Sequence of the first protein:
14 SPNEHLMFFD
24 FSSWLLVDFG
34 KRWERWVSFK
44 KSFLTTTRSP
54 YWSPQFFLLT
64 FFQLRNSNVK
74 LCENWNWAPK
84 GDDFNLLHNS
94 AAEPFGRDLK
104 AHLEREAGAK

Interface contacts:
Residue V30 in the first protein is in contact with residue F71 in the second protein (closest heavy-atom distance 4.7 Å).
Residue V30 in the first protein is in contact with residue F74 in the second protein (closest heavy-atom distance 4.3 Å).
Residue S26 in the first protein contacts residue V67 in the second protein (closest heavy-atom distance 4.7 Å).
Residue F24 in the first protein interacts with residue R54 in the second protein (closest heavy-atom distance 4.8 Å).
Residue L29 in the first protein contacts residue D69 in the second protein (closest heavy-atom distance 3.7 Å).
Residue V30 in the first protein contacts residue V70 in the second protein (closest heavy-atom distance 4.3 Å).
Residue L29 in the first protein contacts residue F74 in the second protein (closest heavy-atom distance 3.6 Å).
Residue W27 in the first protein interacts with residue Y57 in the second protein (closest heavy-atom distance 3.7 Å).
Residue S25 in the first protein contacts residue Y57 in the second protein (closest heavy-atom distance 3.9 Å).
Residue L29 in the first protein is in contact with residue T68 in the second protein (closest heavy-atom distance 3.7 Å).
Residue D31 in the first protein interacts with residue F74 in the second protein (closest heavy-atom distance 4.2 Å).
Residue F22 in the first protein interacts with residue Y56 in the second protein (closest heavy-atom distance 3.3 Å).
Residue R35 in the first protein is in contact with residue D73 in the second protein (closest heavy-atom distance 2.5 Å).
Residue W27 in the first protein interacts with residue T68 in the second protein (closest heavy-atom distance 3.0 Å).
Residue K34 in the first protein contacts residue D73 in the second protein (closest heavy-atom distance 3.6 Å).
Residue D23 in the first protein is in contact with residue H51 in the second protein (closest heavy-atom distance 4.5 Å).
Residue D23 in the first protein is in contact with residue R54 in the second protein (closest heavy-atom distance 2.9 Å).
Residue S26 in the first protein interacts with residue P66 in the second protein (closest heavy-atom distance 3.5 Å).
Residue F22 in the first protein is in contact with residue Y57 in the second protein (closest heavy-atom distance 3.3 Å).
Residue D31 in the first protein interacts with residue D73 in the second protein (closest heavy-atom distance 4.3 Å).
Residue F22 in the first protein interacts with residue A58 in the second protein (closest heavy-atom distance 3.5 Å).
Residue L28 in the first protein interacts with residue T68 in the second protein (closest heavy-atom distance 3.5 Å).
Residue S25 in the first protein interacts with residue R54 in the second protein (closest heavy-atom distance 2.7 Å).
Residue W27 in the first protein interacts with residue V67 in the second protein (closest heavy-atom distance 3.6 Å).
Residue W27 in the first protein interacts with residue P66 in the second protein (closest heavy-atom distance 3.0 Å).
Residue W27 in the first protein is in contact with residue V65 in the second protein (closest heavy-atom distance 3.8 Å).
Residue R35 in the first protein interacts with residue F71 in the second protein (closest heavy-atom distance 3.9 Å).
Residue S26 in the first protein is in contact with residue T68 in the second protein (closest heavy-atom distance 3.0 Å).
Residue L28 in the first protein is in contact with residue V70 in the second protein (closest heavy-atom distance 3.7 Å).
Residue F24 in the first protein interacts with residue E55 in the second protein (closest heavy-atom distance 4.8 Å).
Residue L29 in the first protein interacts with residue V70 in the second protein (closest heavy-atom distance 4.1 Å).
Residue F24 in the first protein is in contact with residue Y57 in the second protein (closest heavy-atom distance 3.5 Å).
Residue S25 in the first protein interacts with residue P66 in the second protein (closest heavy-atom distance 3.5 Å).
Residue L29 in the first protein interacts with residue V67 in the second protein (closest heavy-atom distance 3.9 Å).

This data describes a binding interaction between two proteins.

Sequence of the second protein:
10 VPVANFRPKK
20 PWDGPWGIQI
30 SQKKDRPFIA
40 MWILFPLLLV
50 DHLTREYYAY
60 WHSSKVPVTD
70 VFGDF